The following describes two proteins that form a bound complex.

Sequence of protein 1:
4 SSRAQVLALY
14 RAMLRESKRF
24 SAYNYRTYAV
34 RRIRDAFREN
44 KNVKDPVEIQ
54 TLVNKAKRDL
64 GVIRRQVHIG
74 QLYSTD

Sequence of protein 2:
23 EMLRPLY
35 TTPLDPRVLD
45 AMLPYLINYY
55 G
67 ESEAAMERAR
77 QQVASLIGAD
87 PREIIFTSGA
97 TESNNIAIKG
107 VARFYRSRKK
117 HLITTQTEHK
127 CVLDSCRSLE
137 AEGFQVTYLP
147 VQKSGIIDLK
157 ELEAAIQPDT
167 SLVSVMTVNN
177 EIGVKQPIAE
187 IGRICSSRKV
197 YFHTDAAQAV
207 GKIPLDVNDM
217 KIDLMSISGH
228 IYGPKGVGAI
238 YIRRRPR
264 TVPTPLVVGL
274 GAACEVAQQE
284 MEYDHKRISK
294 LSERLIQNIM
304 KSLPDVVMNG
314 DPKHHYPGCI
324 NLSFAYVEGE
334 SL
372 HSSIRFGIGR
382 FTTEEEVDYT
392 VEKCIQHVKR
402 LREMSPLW

Contacts between the two chains:
Residue L43 in protein 2 is in contact with residue Y76 in protein 1 (closest heavy-atom distance 3.5 Å).
Residue M46 in protein 2 contacts residue L75 in protein 1 (closest heavy-atom distance 4.4 Å).
Residue I51 in protein 2 interacts with residue R68 in protein 1 (closest heavy-atom distance 3.7 Å).
Residue L47 in protein 2 interacts with residue Y76 in protein 1 (closest heavy-atom distance 3.6 Å).
Residue Y54 in protein 2 contacts residue R68 in protein 1 (closest heavy-atom distance 2.6 Å).
Residue I51 in protein 2 interacts with residue I72 in protein 1 (closest heavy-atom distance 4.5 Å).
Residue L50 in protein 2 is in contact with residue H71 in protein 1 (closest heavy-atom distance 3.5 Å).
Residue L50 in protein 2 interacts with residue L75 in protein 1 (closest heavy-atom distance 3.5 Å).
Residue G55 in protein 2 is in contact with residue R68 in protein 1 (closest heavy-atom distance 3.8 Å).
Residue Y54 in protein 2 interacts with residue H71 in protein 1 (closest heavy-atom distance 2.6 Å).
Residue L50 in protein 2 contacts residue R68 in protein 1 (closest heavy-atom distance 4.4 Å).
Residue L50 in protein 2 is in contact with residue I72 in protein 1 (closest heavy-atom distance 4.5 Å).
Residue L38 in protein 2 contacts residue L75 in protein 1 (closest heavy-atom distance 3.8 Å).
Residue L47 in protein 2 is in contact with residue I72 in protein 1 (closest heavy-atom distance 4.1 Å).
Residue L43 in protein 2 interacts with residue L75 in protein 1 (closest heavy-atom distance 3.7 Å).
Residue Y54 in protein 2 contacts residue G64 in protein 1 (closest heavy-atom distance 4.2 Å).
Residue Y54 in protein 2 is in contact with residue R67 in protein 1 (closest heavy-atom distance 3.7 Å).
Residue G55 in protein 2 is in contact with residue G64 in protein 1 (closest heavy-atom distance 4.4 Å).